Sequence of protein 2:
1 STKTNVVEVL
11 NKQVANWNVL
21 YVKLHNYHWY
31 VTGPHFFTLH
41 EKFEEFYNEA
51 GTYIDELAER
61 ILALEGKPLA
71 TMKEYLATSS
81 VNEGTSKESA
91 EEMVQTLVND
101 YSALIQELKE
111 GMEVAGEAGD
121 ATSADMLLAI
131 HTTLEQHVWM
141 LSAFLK

Sequence of protein 1:
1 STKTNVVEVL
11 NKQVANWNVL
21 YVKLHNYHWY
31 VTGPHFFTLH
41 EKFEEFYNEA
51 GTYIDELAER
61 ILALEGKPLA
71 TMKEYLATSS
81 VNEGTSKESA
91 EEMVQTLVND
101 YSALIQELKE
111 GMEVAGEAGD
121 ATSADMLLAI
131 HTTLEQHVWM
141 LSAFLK

These two protein chains interact to form a complex.

Interface contacts:
Residue W29 in protein 2 is in contact with residue A58 in protein 1 (closest heavy-atom distance 3.2 Å).
Residue E83 in protein 2 interacts with residue M72 in protein 1 (closest heavy-atom distance 2.4 Å).
Residue W29 in protein 2 interacts with residue L69 in protein 1 (closest heavy-atom distance 3.5 Å).
Residue D55 in protein 2 contacts residue W29 in protein 1 (closest heavy-atom distance 2.8 Å).
Residue V22 in protein 2 is in contact with residue T71 in protein 1 (closest heavy-atom distance 3.9 Å).
Residue I54 in protein 2 contacts residue H25 in protein 1 (closest heavy-atom distance 3.3 Å).
Residue D55 in protein 2 is in contact with residue H28 in protein 1 (closest heavy-atom distance 3.3 Å).
Residue L62 in protein 2 contacts residue W29 in protein 1 (closest heavy-atom distance 3.8 Å).
Residue E59 in protein 2 is in contact with residue H40 in protein 1 (closest heavy-atom distance 3.3 Å).
Residue A70 in protein 2 is in contact with residue V22 in protein 1 (closest heavy-atom distance 3.5 Å).
Residue Y21 in protein 2 contacts residue G51 in protein 1 (closest heavy-atom distance 3.6 Å).
Residue Y30 in protein 2 contacts residue P68 in protein 1 (closest heavy-atom distance 2.6 Å).
Residue A70 in protein 2 contacts residue Y30 in protein 1 (closest heavy-atom distance 3.9 Å).
Residue G84 in protein 2 contacts residue T71 in protein 1 (closest heavy-atom distance 3.3 Å).
Residue M72 in protein 2 is in contact with residue M72 in protein 1 (closest heavy-atom distance 2.9 Å).
Residue M72 in protein 2 is in contact with residue V19 in protein 1 (closest heavy-atom distance 3.9 Å).
Residue W29 in protein 2 interacts with residue Y75 in protein 1 (closest heavy-atom distance 3.7 Å).
Residue V22 in protein 2 is in contact with residue N18 in protein 1 (closest heavy-atom distance 3.9 Å).
Residue P68 in protein 2 contacts residue W29 in protein 1 (closest heavy-atom distance 3.8 Å).
Residue Y30 in protein 2 contacts residue K67 in protein 1 (closest heavy-atom distance 3.2 Å).
Residue Y21 in protein 2 is in contact with residue I54 in protein 1 (closest heavy-atom distance 3.3 Å).
Residue A58 in protein 2 interacts with residue W29 in protein 1 (closest heavy-atom distance 3.2 Å).
Residue W29 in protein 2 interacts with residue L62 in protein 1 (closest heavy-atom distance 3.8 Å).
Residue H28 in protein 2 is in contact with residue E59 in protein 1 (closest heavy-atom distance 3.1 Å).
Residue H40 in protein 2 contacts residue E59 in protein 1 (closest heavy-atom distance 3.2 Å).
Residue T71 in protein 2 contacts residue E83 in protein 1 (closest heavy-atom distance 3.4 Å).
Residue L76 in protein 2 is in contact with residue L76 in protein 1 (closest heavy-atom distance 3.4 Å).
Residue W29 in protein 2 interacts with residue P68 in protein 1 (closest heavy-atom distance 3.8 Å).
Residue T71 in protein 2 is in contact with residue V22 in protein 1 (closest heavy-atom distance 3.9 Å).
Residue H25 in protein 2 is in contact with residue I54 in protein 1 (closest heavy-atom distance 3.3 Å).
Residue E83 in protein 2 is in contact with residue T71 in protein 1 (closest heavy-atom distance 3.4 Å).
Residue L69 in protein 2 is in contact with residue W29 in protein 1 (closest heavy-atom distance 3.5 Å).
Residue Y75 in protein 2 contacts residue V22 in protein 1 (closest heavy-atom distance 3.7 Å).
Residue I54 in protein 2 contacts residue Y21 in protein 1 (closest heavy-atom distance 3.3 Å).
Residue N26 in protein 2 is in contact with residue A70 in protein 1 (closest heavy-atom distance 3.2 Å).
Residue K67 in protein 2 interacts with residue Y30 in protein 1 (closest heavy-atom distance 3.2 Å).
Residue M72 in protein 2 is in contact with residue L76 in protein 1 (closest heavy-atom distance 3.9 Å).
Residue Y75 in protein 2 contacts residue M72 in protein 1 (closest heavy-atom distance 3.9 Å).
Residue V19 in protein 2 contacts residue M72 in protein 1 (closest heavy-atom distance 3.9 Å).
Residue M72 in protein 2 interacts with residue E83 in protein 1 (closest heavy-atom distance 2.4 Å).
Residue P68 in protein 2 is in contact with residue Y30 in protein 1 (closest heavy-atom distance 2.5 Å).
Residue G51 in protein 2 contacts residue Y21 in protein 1 (closest heavy-atom distance 3.6 Å).
Residue H28 in protein 2 contacts residue D55 in protein 1 (closest heavy-atom distance 3.3 Å).
Residue M72 in protein 2 is in contact with residue N18 in protein 1 (closest heavy-atom distance 3.7 Å).
Residue Y30 in protein 2 is in contact with residue A70 in protein 1 (closest heavy-atom distance 3.9 Å).
Residue Y75 in protein 2 interacts with residue W29 in protein 1 (closest heavy-atom distance 3.7 Å).
Residue N18 in protein 2 interacts with residue V22 in protein 1 (closest heavy-atom distance 3.9 Å).
Residue K73 in protein 2 interacts with residue E83 in protein 1 (closest heavy-atom distance 3.1 Å).
Residue L76 in protein 2 is in contact with residue M72 in protein 1 (closest heavy-atom distance 3.9 Å).
Residue N18 in protein 2 is in contact with residue M72 in protein 1 (closest heavy-atom distance 3.7 Å).
Residue E83 in protein 2 interacts with residue K73 in protein 1 (closest heavy-atom distance 3.1 Å).
Residue I54 in protein 2 contacts residue W29 in protein 1 (closest heavy-atom distance 3.7 Å).
Residue Y21 in protein 2 contacts residue Y21 in protein 1 (closest heavy-atom distance 3.5 Å).
Residue W29 in protein 2 is in contact with residue D55 in protein 1 (closest heavy-atom distance 2.8 Å).
Residue V22 in protein 2 contacts residue A70 in protein 1 (closest heavy-atom distance 3.6 Å).
Residue W29 in protein 2 is in contact with residue I54 in protein 1 (closest heavy-atom distance 3.7 Å).
Residue T71 in protein 2 interacts with residue G84 in protein 1 (closest heavy-atom distance 3.3 Å).
Residue V22 in protein 2 is in contact with residue Y75 in protein 1 (closest heavy-atom distance 3.7 Å).
Residue E59 in protein 2 is in contact with residue H28 in protein 1 (closest heavy-atom distance 3.1 Å).
Residue A70 in protein 2 is in contact with residue N26 in protein 1 (closest heavy-atom distance 3.2 Å).